Sequence of chain B:
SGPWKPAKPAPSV

Sequence of chain A:
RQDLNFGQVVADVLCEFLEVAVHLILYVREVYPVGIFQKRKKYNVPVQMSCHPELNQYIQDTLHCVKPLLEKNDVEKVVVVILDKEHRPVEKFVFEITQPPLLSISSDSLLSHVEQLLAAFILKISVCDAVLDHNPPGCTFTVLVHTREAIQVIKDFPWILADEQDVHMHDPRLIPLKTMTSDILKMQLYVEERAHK

The following describes two proteins that form a bound complex.

Contacts between the two chains:
Residue P186 in chain A contacts residue A14 in chain B (closest heavy-atom distance 2.8 Å).
Residue T163 in chain A interacts with residue K12 in chain B (closest heavy-atom distance 4.2 Å).
Residue L165 in chain A is in contact with residue W11 in chain B (closest heavy-atom distance 3.2 Å).
Residue T83 in chain A is in contact with residue P13 in chain B (closest heavy-atom distance 3.8 Å).
Residue L165 in chain A is in contact with residue P10 in chain B (closest heavy-atom distance 4.3 Å).
Residue V164 in chain A interacts with residue K12 in chain B (closest heavy-atom distance 3.5 Å).
Residue L189 in chain A interacts with residue P10 in chain B (closest heavy-atom distance 3.8 Å).
Residue Y53 in chain A contacts residue V20 in chain B (closest heavy-atom distance 3.7 Å).
Residue I188 in chain A is in contact with residue K12 in chain B (closest heavy-atom distance 2.9 Å).
Residue F185 in chain A is in contact with residue K15 in chain B (closest heavy-atom distance 3.9 Å).
Residue V166 in chain A interacts with residue W11 in chain B (closest heavy-atom distance 2.8 Å).
Residue W187 in chain A interacts with residue W11 in chain B (closest heavy-atom distance 3.7 Å).
Residue I188 in chain A contacts residue A14 in chain B (closest heavy-atom distance 3.9 Å).
Residue A190 in chain A contacts residue P10 in chain B (closest heavy-atom distance 2.9 Å).
Residue P54 in chain A interacts with residue V20 in chain B (closest heavy-atom distance 3.6 Å).
Residue T168 in chain A interacts with residue W11 in chain B (closest heavy-atom distance 4.2 Å).
Residue W187 in chain A is in contact with residue A14 in chain B (closest heavy-atom distance 4.1 Å).
Residue A190 in chain A is in contact with residue W11 in chain B (closest heavy-atom distance 4.3 Å).
Residue Y53 in chain A contacts residue A17 in chain B (closest heavy-atom distance 3.6 Å).
Residue V166 in chain A is in contact with residue S8 in chain B (closest heavy-atom distance 4.3 Å).
Residue V195 in chain A contacts residue P10 in chain B (closest heavy-atom distance 4.2 Å).
Residue L189 in chain A is in contact with residue K12 in chain B (closest heavy-atom distance 4.4 Å).
Residue H73 in chain A is in contact with residue P18 in chain B (closest heavy-atom distance 4.3 Å).
Residue L76 in chain A is in contact with residue P18 in chain B (closest heavy-atom distance 3.8 Å).
Residue F185 in chain A is in contact with residue P13 in chain B (closest heavy-atom distance 3.6 Å).
Residue T163 in chain A contacts residue P13 in chain B (closest heavy-atom distance 3.9 Å).
Residue V164 in chain A contacts residue W11 in chain B (closest heavy-atom distance 3.7 Å).
Residue V166 in chain A is in contact with residue G9 in chain B (closest heavy-atom distance 4.7 Å).
Residue H167 in chain A interacts with residue S8 in chain B (closest heavy-atom distance 3.6 Å).
Residue D184 in chain A contacts residue K15 in chain B (closest heavy-atom distance 3.5 Å).
Residue W187 in chain A contacts residue P13 in chain B (closest heavy-atom distance 3.6 Å).
Residue D194 in chain A is in contact with residue K12 in chain B (closest heavy-atom distance 2.5 Å).
Residue L165 in chain A contacts residue K12 in chain B (closest heavy-atom distance 3.8 Å).
Residue F162 in chain A is in contact with residue A17 in chain B (closest heavy-atom distance 3.5 Å).
Residue Y79 in chain A is in contact with residue A17 in chain B (closest heavy-atom distance 3.9 Å).
Residue I179 in chain A interacts with residue W11 in chain B (closest heavy-atom distance 4.3 Å).
Residue E75 in chain A contacts residue P18 in chain B (closest heavy-atom distance 3.6 Å).
Residue L189 in chain A contacts residue G9 in chain B (closest heavy-atom distance 3.9 Å).
Residue I57 in chain A interacts with residue V20 in chain B (closest heavy-atom distance 4.4 Å).
Residue T161 in chain A contacts residue A17 in chain B (closest heavy-atom distance 4.4 Å).
Residue V164 in chain A contacts residue P13 in chain B (closest heavy-atom distance 3.2 Å).
Residue A190 in chain A interacts with residue K12 in chain B (closest heavy-atom distance 4.0 Å).
Residue P186 in chain A is in contact with residue K15 in chain B (closest heavy-atom distance 4.4 Å).
Residue L189 in chain A interacts with residue W11 in chain B (closest heavy-atom distance 3.5 Å).
Residue Y79 in chain A interacts with residue P13 in chain B (closest heavy-atom distance 3.6 Å).
Residue Y53 in chain A contacts residue P18 in chain B (closest heavy-atom distance 2.7 Å).
Residue V166 in chain A contacts residue P10 in chain B (closest heavy-atom distance 3.4 Å).
Residue P186 in chain A interacts with residue K12 in chain B (closest heavy-atom distance 4.4 Å).
Residue P186 in chain A is in contact with residue P13 in chain B (closest heavy-atom distance 3.7 Å).
Residue Y79 in chain A contacts residue P18 in chain B (closest heavy-atom distance 3.8 Å).
Residue H73 in chain A contacts residue V20 in chain B (closest heavy-atom distance 3.5 Å).
Residue Y79 in chain A is in contact with residue P16 in chain B (closest heavy-atom distance 3.5 Å).
Residue Y79 in chain A is in contact with residue K15 in chain B (closest heavy-atom distance 3.5 Å).
Residue H73 in chain A contacts residue S19 in chain B (closest heavy-atom distance 4.3 Å).
Residue H167 in chain A contacts residue P10 in chain B (closest heavy-atom distance 3.6 Å).
Residue D191 in chain A contacts residue K12 in chain B (closest heavy-atom distance 3.7 Å).
Residue W187 in chain A interacts with residue K12 in chain B (closest heavy-atom distance 3.3 Å).
Residue I188 in chain A is in contact with residue P10 in chain B (closest heavy-atom distance 4.4 Å).
Residue I188 in chain A is in contact with residue W11 in chain B (closest heavy-atom distance 3.4 Å).
Residue T168 in chain A interacts with residue S8 in chain B (closest heavy-atom distance 3.0 Å).